Sequence of chain B:
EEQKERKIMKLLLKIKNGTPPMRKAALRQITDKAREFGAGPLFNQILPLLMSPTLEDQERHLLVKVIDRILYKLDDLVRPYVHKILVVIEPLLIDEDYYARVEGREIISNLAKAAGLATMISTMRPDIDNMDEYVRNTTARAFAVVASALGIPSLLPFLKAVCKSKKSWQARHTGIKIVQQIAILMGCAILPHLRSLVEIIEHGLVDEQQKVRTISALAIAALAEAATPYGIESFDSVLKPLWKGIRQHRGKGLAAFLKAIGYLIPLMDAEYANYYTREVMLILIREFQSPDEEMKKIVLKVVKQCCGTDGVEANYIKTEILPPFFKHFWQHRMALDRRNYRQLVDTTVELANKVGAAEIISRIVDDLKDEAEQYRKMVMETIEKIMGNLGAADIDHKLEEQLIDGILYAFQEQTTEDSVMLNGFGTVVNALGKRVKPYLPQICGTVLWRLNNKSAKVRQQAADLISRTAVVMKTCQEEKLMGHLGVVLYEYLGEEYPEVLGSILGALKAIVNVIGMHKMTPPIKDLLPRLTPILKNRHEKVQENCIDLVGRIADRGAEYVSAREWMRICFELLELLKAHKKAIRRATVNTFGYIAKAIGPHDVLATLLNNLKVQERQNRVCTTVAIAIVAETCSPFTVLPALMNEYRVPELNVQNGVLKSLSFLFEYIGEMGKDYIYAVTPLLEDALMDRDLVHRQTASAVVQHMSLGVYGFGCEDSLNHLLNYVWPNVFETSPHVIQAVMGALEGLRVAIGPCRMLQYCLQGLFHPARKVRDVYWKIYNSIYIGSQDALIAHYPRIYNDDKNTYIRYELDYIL

This data describes a binding interaction between two proteins.

Sequence of chain A:
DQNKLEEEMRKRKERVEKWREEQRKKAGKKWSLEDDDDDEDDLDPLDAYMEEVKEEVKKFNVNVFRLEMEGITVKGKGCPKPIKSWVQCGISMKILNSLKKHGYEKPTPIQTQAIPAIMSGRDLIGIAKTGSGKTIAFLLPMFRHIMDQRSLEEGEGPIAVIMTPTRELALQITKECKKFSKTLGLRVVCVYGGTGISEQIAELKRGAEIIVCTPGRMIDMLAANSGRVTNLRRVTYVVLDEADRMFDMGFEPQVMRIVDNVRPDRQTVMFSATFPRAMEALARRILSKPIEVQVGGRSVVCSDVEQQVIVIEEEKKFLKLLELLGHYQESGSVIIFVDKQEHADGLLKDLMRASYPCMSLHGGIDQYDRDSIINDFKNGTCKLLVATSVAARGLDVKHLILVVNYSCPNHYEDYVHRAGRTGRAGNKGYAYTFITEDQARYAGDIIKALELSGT

Contacts between the two chains:
Residue K666 in chain B is in contact with residue D223 in chain A (closest heavy-atom distance 3.5 Å).
Residue A744 in chain B is in contact with residue W218 in chain A (closest heavy-atom distance 3.9 Å).
Residue E783 in chain B is in contact with residue S219 in chain A (closest heavy-atom distance 3.9 Å).
Residue A650 in chain B interacts with residue P247 in chain A (closest heavy-atom distance 3.8 Å).
Residue V651 in chain B interacts with residue L248 in chain A (closest heavy-atom distance 4.0 Å).
Residue K741 in chain B is in contact with residue S219 in chain A (closest heavy-atom distance 3.2 Å).
Residue K858 in chain B is in contact with residue V187 in chain A (closest heavy-atom distance 3.9 Å).
Residue M784 in chain B is in contact with residue W218 in chain A (closest heavy-atom distance 3.8 Å).
Residue E860 in chain B is in contact with residue R191 in chain A (closest heavy-atom distance 3.6 Å).
Residue Y898 in chain B contacts residue V187 in chain A (closest heavy-atom distance 3.5 Å).
Residue K656 in chain B interacts with residue D246 in chain A (closest heavy-atom distance 3.8 Å).
Residue Q901 in chain B is in contact with residue M180 in chain A (closest heavy-atom distance 3.4 Å).
Residue K741 in chain B interacts with residue D222 in chain A (closest heavy-atom distance 2.7 Å).
Residue I610 in chain B contacts residue M252 in chain A (closest heavy-atom distance 3.6 Å).
Residue Q901 in chain B is in contact with residue R183 in chain A (closest heavy-atom distance 2.6 Å).
Residue D855 in chain B interacts with residue W190 in chain A (closest heavy-atom distance 3.9 Å).
Residue K741 in chain B is in contact with residue D224 in chain A (closest heavy-atom distance 3.2 Å).
Residue S611 in chain B contacts residue K256 in chain A (closest heavy-atom distance 3.3 Å).
Residue L707 in chain B is in contact with residue L220 in chain A (closest heavy-atom distance 3.9 Å).
Residue K656 in chain B is in contact with residue D249 in chain A (closest heavy-atom distance 3.2 Å).
Residue S654 in chain B contacts residue L248 in chain A (closest heavy-atom distance 3.7 Å).
Residue R614 in chain B is in contact with residue L248 in chain A (closest heavy-atom distance 2.9 Å).
Residue G934 in chain B contacts residue M180 in chain A (closest heavy-atom distance 3.8 Å).
Residue N941 in chain B contacts residue Q173 in chain A (closest heavy-atom distance 2.7 Å).
Residue T935 in chain B is in contact with residue M180 in chain A (closest heavy-atom distance 4.0 Å).
Residue L897 in chain B interacts with residue R183 in chain A (closest heavy-atom distance 4.0 Å).
Residue E783 in chain B is in contact with residue L220 in chain A (closest heavy-atom distance 4.0 Å).
Residue Y898 in chain B interacts with residue R191 in chain A (closest heavy-atom distance 3.2 Å).
Residue P646 in chain B interacts with residue Y251 in chain A (closest heavy-atom distance 3.9 Å).
Residue F647 in chain B is in contact with residue Y251 in chain A (closest heavy-atom distance 3.9 Å).
Residue A607 in chain B is in contact with residue V255 in chain A (closest heavy-atom distance 4.0 Å).
Residue S654 in chain B is in contact with residue D246 in chain A (closest heavy-atom distance 3.3 Å).
Residue L937 in chain B interacts with residue L176 in chain A (closest heavy-atom distance 3.8 Å).
Residue K653 in chain B is in contact with residue P247 in chain A (closest heavy-atom distance 3.9 Å).
Residue I787 in chain B interacts with residue L220 in chain A (closest heavy-atom distance 3.8 Å).
Residue E860 in chain B is in contact with residue R195 in chain A (closest heavy-atom distance 2.6 Å).
Residue W938 in chain B is in contact with residue M180 in chain A (closest heavy-atom distance 3.4 Å).
Residue H662 in chain B contacts residue D223 in chain A (closest heavy-atom distance 3.7 Å).
Residue D859 in chain B contacts residue R191 in chain A (closest heavy-atom distance 3.9 Å).
Residue S611 in chain B contacts residue V255 in chain A (closest heavy-atom distance 3.3 Å).
Residue K700 in chain B contacts residue D223 in chain A (closest heavy-atom distance 2.8 Å).
Residue K741 in chain B contacts residue D223 in chain A (closest heavy-atom distance 4.0 Å).
Residue W938 in chain B contacts residue L176 in chain A (closest heavy-atom distance 4.0 Å).
Residue D894 in chain B interacts with residue R186 in chain A (closest heavy-atom distance 3.7 Å).
Residue Y898 in chain B is in contact with residue K184 in chain A (closest heavy-atom distance 3.6 Å).
Residue E902 in chain B interacts with residue K184 in chain A (closest heavy-atom distance 3.8 Å).
Residue W938 in chain B contacts residue E177 in chain A (closest heavy-atom distance 3.0 Å).
Residue K700 in chain B contacts residue D225 in chain A (closest heavy-atom distance 3.5 Å).
Residue R614 in chain B is in contact with residue M252 in chain A (closest heavy-atom distance 3.4 Å).
Residue G934 in chain B contacts residue L176 in chain A (closest heavy-atom distance 3.7 Å).
Residue R568 in chain B contacts residue F262 in chain A (closest heavy-atom distance 2.8 Å).
Residue K741 in chain B interacts with residue W218 in chain A (closest heavy-atom distance 4.0 Å).
Residue D781 in chain B is in contact with residue W218 in chain A (closest heavy-atom distance 4.0 Å).
Residue E622 in chain B interacts with residue D223 in chain A (closest heavy-atom distance 2.6 Å).
Residue Q699 in chain B is in contact with residue D225 in chain A (closest heavy-atom distance 2.9 Å).
Residue H973 in chain B is in contact with residue D172 in chain A (closest heavy-atom distance 2.8 Å).
Residue S611 in chain B interacts with residue M252 in chain A (closest heavy-atom distance 3.9 Å).
Residue R625 in chain B contacts residue D223 in chain A (closest heavy-atom distance 3.7 Å).
Residue E783 in chain B interacts with residue W218 in chain A (closest heavy-atom distance 3.2 Å).
Residue D781 in chain B contacts residue K216 in chain A (closest heavy-atom distance 3.6 Å).